Interface contacts:
Residue E134 in the first protein contacts residue V8 in the second protein (closest heavy-atom distance 5.0 Å).
Residue M253 in the first protein interacts with residue L10 in the second protein (closest heavy-atom distance 4.2 Å).
Residue L72 in the first protein contacts residue V8 in the second protein (closest heavy-atom distance 3.9 Å).
Residue L226 in the first protein interacts with residue L5 in the second protein (closest heavy-atom distance 4.9 Å).
Residue E249 in the first protein is in contact with residue L10 in the second protein (closest heavy-atom distance 3.6 Å).
Residue R135 in the first protein contacts residue G9 in the second protein (closest heavy-atom distance 4.5 Å).
Residue S240 in the first protein is in contact with residue L2 in the second protein (closest heavy-atom distance 5.0 Å).
Residue L226 in the first protein interacts with residue L10 in the second protein (closest heavy-atom distance 4.0 Å).
Residue A246 in the first protein is in contact with residue L5 in the second protein (closest heavy-atom distance 4.0 Å).
Residue V139 in the first protein interacts with residue N4 in the second protein (closest heavy-atom distance 3.9 Å).
Residue V138 in the first protein interacts with residue D7 in the second protein (closest heavy-atom distance 5.0 Å).
Residue T243 in the first protein contacts residue L2 in the second protein (closest heavy-atom distance 3.9 Å).
Residue T242 in the first protein interacts with residue L2 in the second protein (closest heavy-atom distance 3.6 Å).
Residue E249 in the first protein interacts with residue F11 in the second protein (closest heavy-atom distance 4.4 Å).
Residue V230 in the first protein is in contact with residue I1 in the second protein (closest heavy-atom distance 3.9 Å).
Residue M309 in the first protein is in contact with residue G9 in the second protein (closest heavy-atom distance 4.9 Å).
Residue K141 in the first protein is in contact with residue I1 in the second protein (closest heavy-atom distance 4.3 Å).
Residue K141 in the first protein is in contact with residue N4 in the second protein (closest heavy-atom distance 3.4 Å).
Residue V230 in the first protein is in contact with residue L5 in the second protein (closest heavy-atom distance 4.3 Å).
Residue N310 in the first protein is in contact with residue L10 in the second protein (closest heavy-atom distance 5.0 Å).
Residue L72 in the first protein contacts residue D7 in the second protein (closest heavy-atom distance 3.8 Å).
Residue V139 in the first protein is in contact with residue L5 in the second protein (closest heavy-atom distance 3.7 Å).
Residue K245 in the first protein contacts residue F11 in the second protein (closest heavy-atom distance 4.1 Å).
Residue V250 in the first protein interacts with residue F11 in the second protein (closest heavy-atom distance 4.5 Å).
Residue V250 in the first protein is in contact with residue L5 in the second protein (closest heavy-atom distance 3.7 Å).
Residue V139 in the first protein interacts with residue I1 in the second protein (closest heavy-atom distance 3.8 Å).
Residue A233 in the first protein contacts residue I1 in the second protein (closest heavy-atom distance 3.8 Å).
Residue V138 in the first protein contacts residue V8 in the second protein (closest heavy-atom distance 3.7 Å).
Residue R135 in the first protein interacts with residue L10 in the second protein (closest heavy-atom distance 3.8 Å).
Residue N310 in the first protein contacts residue G9 in the second protein (closest heavy-atom distance 3.2 Å).
Residue T242 in the first protein is in contact with residue F11 in the second protein (closest heavy-atom distance 4.1 Å).
Residue A246 in the first protein contacts residue L2 in the second protein (closest heavy-atom distance 3.5 Å).
Residue T229 in the first protein contacts residue I1 in the second protein (closest heavy-atom distance 4.1 Å).
Residue R135 in the first protein is in contact with residue V8 in the second protein (closest heavy-atom distance 2.9 Å).
Residue M257 in the first protein interacts with residue L10 in the second protein (closest heavy-atom distance 4.2 Å).
Residue N73 in the first protein contacts residue D7 in the second protein (closest heavy-atom distance 4.9 Å).
Residue N310 in the first protein contacts residue V8 in the second protein (closest heavy-atom distance 4.5 Å).
Residue V138 in the first protein is in contact with residue N4 in the second protein (closest heavy-atom distance 3.7 Å).
Residue V139 in the first protein contacts residue V8 in the second protein (closest heavy-atom distance 4.1 Å).
Residue V250 in the first protein is in contact with residue L10 in the second protein (closest heavy-atom distance 4.0 Å).
Residue A246 in the first protein interacts with residue F11 in the second protein (closest heavy-atom distance 3.5 Å).

Sequence of the first protein:
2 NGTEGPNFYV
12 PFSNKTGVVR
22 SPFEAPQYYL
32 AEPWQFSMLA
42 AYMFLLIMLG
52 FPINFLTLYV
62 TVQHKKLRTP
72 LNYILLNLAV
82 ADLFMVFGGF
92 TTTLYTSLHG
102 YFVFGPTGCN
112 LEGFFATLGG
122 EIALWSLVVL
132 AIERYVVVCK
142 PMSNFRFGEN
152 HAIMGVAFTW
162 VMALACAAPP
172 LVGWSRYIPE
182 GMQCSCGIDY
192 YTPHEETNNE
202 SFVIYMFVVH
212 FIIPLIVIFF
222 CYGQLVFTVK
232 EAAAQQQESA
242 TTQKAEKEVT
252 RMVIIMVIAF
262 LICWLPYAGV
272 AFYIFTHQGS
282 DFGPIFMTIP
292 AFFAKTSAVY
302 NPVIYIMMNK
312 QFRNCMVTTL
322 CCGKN

These two protein chains interact to form a complex.

Sequence of the second protein:
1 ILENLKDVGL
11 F